Sequence of the second protein:
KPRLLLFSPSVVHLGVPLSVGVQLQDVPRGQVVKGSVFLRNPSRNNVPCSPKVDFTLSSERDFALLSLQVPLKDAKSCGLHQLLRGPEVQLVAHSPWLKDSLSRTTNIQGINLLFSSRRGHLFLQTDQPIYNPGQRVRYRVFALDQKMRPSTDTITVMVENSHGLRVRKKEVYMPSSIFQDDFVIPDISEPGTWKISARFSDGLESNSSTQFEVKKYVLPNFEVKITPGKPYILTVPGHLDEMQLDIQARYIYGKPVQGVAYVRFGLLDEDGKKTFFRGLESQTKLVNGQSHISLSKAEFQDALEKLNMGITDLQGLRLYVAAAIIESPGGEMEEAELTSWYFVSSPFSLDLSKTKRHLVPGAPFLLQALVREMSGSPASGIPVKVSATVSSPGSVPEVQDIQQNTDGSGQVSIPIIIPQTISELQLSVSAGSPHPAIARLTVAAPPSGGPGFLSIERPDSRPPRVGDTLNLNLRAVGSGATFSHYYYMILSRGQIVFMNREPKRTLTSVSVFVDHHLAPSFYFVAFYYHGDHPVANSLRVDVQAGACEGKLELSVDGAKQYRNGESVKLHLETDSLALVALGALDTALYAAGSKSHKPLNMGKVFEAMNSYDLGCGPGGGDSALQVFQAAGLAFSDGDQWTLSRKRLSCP

Sequence of the first protein:
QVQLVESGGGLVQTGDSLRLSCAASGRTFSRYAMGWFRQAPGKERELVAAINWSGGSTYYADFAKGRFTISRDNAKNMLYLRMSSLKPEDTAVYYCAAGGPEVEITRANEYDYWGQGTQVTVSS

Contacts between the two chains:
Residue G565 in the second protein is in contact with residue S57 in the first protein (closest heavy-atom distance 3.5 Å).
Residue K569 in the second protein interacts with residue Y59 in the first protein (closest heavy-atom distance 2.7 Å).
Residue S567 in the second protein contacts residue T58 in the first protein (closest heavy-atom distance 4.7 Å).
Residue R138 in the second protein interacts with residue E102 in the first protein (closest heavy-atom distance 4.9 Å).
Residue S567 in the second protein interacts with residue Y59 in the first protein (closest heavy-atom distance 3.4 Å).
Residue N564 in the second protein contacts residue S57 in the first protein (closest heavy-atom distance 4.2 Å).
Residue G565 in the second protein is in contact with residue N52 in the first protein (closest heavy-atom distance 2.5 Å).
Residue E566 in the second protein is in contact with residue N52 in the first protein (closest heavy-atom distance 4.5 Å).
Residue E566 in the second protein contacts residue S57 in the first protein (closest heavy-atom distance 3.5 Å).

This data describes a binding interaction between two proteins.